Sequence of protein 1:
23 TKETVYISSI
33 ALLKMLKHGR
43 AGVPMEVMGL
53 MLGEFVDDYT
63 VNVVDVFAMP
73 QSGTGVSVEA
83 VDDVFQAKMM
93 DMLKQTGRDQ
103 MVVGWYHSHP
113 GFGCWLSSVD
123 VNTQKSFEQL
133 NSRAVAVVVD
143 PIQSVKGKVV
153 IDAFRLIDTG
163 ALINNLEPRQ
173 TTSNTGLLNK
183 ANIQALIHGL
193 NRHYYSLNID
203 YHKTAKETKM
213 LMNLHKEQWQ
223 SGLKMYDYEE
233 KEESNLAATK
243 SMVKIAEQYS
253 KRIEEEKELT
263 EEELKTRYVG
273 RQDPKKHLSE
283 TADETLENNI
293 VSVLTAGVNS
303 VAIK

The following describes two proteins that form a bound complex.

Sequence of protein 2:
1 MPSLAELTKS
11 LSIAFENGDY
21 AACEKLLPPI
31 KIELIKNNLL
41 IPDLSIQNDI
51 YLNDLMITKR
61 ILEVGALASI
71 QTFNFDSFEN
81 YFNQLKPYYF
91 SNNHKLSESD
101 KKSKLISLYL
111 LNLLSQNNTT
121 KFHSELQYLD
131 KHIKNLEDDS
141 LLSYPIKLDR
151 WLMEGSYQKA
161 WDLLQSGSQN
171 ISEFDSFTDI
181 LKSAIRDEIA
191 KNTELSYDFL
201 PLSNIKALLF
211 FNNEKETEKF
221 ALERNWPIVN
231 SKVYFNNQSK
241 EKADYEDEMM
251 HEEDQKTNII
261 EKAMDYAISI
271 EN

Contacts between the two chains:
Residue V295 in protein 1 is in contact with residue A263 in protein 2 (closest heavy-atom distance 4.0 Å).
Residue V300 in protein 1 interacts with residue I260 in protein 2 (closest heavy-atom distance 3.6 Å).
Residue V300 in protein 1 interacts with residue K256 in protein 2 (closest heavy-atom distance 3.7 Å).
Residue A298 in protein 1 contacts residue A263 in protein 2 (closest heavy-atom distance 4.2 Å).
Residue A304 in protein 1 is in contact with residue D254 in protein 2 (closest heavy-atom distance 4.3 Å).